This data describes a binding interaction between two proteins.

Sequence of protein 2:
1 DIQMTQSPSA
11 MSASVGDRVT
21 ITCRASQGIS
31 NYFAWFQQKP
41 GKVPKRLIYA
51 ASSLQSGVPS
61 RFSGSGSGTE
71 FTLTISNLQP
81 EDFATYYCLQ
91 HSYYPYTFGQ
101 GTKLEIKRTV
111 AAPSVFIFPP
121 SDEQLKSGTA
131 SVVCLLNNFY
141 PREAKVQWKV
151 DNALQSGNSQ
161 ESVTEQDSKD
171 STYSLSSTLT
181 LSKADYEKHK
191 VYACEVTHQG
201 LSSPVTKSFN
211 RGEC

Residue-level contacts at the interface:
Residue Q24 in protein 1 interacts with residue Y32 in protein 2 (closest heavy-atom distance 3.5 Å).
Residue S19 in protein 1 is in contact with residue Y93 in protein 2 (closest heavy-atom distance 3.6 Å).
Residue T20 in protein 1 interacts with residue H91 in protein 2 (closest heavy-atom distance 2.8 Å).
Residue Q18 in protein 1 contacts residue S92 in protein 2 (closest heavy-atom distance 4.4 Å).
Residue T20 in protein 1 contacts residue Y93 in protein 2 (closest heavy-atom distance 4.4 Å).
Residue T20 in protein 1 interacts with residue Y32 in protein 2 (closest heavy-atom distance 3.8 Å).
Residue T20 in protein 1 is in contact with residue S92 in protein 2 (closest heavy-atom distance 2.5 Å).
Residue T20 in protein 1 contacts residue Y96 in protein 2 (closest heavy-atom distance 3.5 Å).
Residue Q18 in protein 1 contacts residue Y94 in protein 2 (closest heavy-atom distance 3.0 Å).
Residue S19 in protein 1 is in contact with residue Y94 in protein 2 (closest heavy-atom distance 4.7 Å).
Residue E23 in protein 1 contacts residue Y94 in protein 2 (closest heavy-atom distance 4.8 Å).
Residue T20 in protein 1 interacts with residue Y94 in protein 2 (closest heavy-atom distance 4.2 Å).
Residue I21 in protein 1 contacts residue Y32 in protein 2 (closest heavy-atom distance 3.1 Å).
Residue S19 in protein 1 interacts with residue S92 in protein 2 (closest heavy-atom distance 3.5 Å).
Residue Q18 in protein 1 contacts residue Y93 in protein 2 (closest heavy-atom distance 3.6 Å).
Residue A17 in protein 1 contacts residue Y94 in protein 2 (closest heavy-atom distance 3.5 Å).

Sequence of protein 1:
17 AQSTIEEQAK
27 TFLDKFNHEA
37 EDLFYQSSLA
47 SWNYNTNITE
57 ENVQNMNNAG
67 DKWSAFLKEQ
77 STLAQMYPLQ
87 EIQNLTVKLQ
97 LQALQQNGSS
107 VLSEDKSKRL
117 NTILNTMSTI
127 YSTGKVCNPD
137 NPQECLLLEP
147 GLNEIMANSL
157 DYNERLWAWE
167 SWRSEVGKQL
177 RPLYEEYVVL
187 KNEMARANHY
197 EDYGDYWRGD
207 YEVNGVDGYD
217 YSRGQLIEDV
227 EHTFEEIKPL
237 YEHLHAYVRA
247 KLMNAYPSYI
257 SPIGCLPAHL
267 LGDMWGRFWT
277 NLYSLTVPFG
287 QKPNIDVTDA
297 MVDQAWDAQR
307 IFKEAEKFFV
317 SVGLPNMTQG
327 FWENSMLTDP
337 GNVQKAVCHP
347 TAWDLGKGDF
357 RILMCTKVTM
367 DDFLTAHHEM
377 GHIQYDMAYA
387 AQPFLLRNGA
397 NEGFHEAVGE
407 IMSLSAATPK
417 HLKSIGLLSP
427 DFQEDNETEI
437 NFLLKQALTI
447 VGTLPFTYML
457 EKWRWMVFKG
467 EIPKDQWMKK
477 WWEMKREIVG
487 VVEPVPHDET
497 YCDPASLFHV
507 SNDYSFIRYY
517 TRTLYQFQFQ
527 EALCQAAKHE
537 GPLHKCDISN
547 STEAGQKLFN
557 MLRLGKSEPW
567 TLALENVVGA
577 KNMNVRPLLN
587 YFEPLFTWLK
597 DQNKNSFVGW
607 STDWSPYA